Sequence of protein 2:
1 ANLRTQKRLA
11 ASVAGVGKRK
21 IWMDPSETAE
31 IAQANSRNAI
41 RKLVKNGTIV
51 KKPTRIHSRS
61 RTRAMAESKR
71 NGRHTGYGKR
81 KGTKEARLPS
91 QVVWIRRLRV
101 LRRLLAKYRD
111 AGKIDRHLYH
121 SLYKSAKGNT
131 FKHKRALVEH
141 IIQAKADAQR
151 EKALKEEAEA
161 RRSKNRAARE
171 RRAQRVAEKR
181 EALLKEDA

Contacts between the two chains:
Residue R162 in protein 2 contacts residue F155 in protein 1 (closest heavy-atom distance 3.6 Å).
Residue K155 in protein 2 contacts residue F152 in protein 1 (closest heavy-atom distance 4.6 Å).
Residue R162 in protein 2 interacts with residue F152 in protein 1 (closest heavy-atom distance 3.7 Å).
Residue R162 in protein 2 interacts with residue K154 in protein 1 (closest heavy-atom distance 2.7 Å).
Residue R166 in protein 2 interacts with residue F155 in protein 1 (closest heavy-atom distance 3.3 Å).
Residue R162 in protein 2 contacts residue A153 in protein 1 (closest heavy-atom distance 3.8 Å).

The following describes two proteins that form a bound complex.

Sequence of protein 1:
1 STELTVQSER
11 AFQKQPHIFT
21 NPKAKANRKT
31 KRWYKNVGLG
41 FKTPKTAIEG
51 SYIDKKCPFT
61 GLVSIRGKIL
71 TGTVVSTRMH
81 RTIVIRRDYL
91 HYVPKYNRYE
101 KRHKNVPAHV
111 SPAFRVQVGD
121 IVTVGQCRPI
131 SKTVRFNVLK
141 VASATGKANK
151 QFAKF